Sequence of protein 1:
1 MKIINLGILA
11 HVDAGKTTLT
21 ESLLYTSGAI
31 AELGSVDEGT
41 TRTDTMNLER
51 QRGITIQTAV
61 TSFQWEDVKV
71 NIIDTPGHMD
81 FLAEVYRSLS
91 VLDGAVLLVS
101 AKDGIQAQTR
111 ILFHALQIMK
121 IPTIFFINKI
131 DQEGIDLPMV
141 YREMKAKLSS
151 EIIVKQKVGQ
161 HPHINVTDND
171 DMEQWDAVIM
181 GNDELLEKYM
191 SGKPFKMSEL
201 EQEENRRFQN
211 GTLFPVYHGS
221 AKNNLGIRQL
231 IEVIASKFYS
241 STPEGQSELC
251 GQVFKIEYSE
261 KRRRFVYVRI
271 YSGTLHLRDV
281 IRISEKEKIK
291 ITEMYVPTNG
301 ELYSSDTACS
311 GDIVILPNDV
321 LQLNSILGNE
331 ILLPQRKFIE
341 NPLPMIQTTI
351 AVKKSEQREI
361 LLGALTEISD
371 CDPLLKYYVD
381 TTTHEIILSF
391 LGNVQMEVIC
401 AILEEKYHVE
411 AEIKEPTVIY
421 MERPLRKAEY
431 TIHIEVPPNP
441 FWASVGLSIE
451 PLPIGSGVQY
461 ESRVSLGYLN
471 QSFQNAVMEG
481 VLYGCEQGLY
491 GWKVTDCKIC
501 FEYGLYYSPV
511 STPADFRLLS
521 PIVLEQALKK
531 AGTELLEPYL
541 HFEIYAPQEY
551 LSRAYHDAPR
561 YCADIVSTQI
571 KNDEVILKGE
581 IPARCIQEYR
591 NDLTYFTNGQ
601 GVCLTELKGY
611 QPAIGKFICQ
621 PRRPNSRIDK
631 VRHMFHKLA

Sequence of protein 2:
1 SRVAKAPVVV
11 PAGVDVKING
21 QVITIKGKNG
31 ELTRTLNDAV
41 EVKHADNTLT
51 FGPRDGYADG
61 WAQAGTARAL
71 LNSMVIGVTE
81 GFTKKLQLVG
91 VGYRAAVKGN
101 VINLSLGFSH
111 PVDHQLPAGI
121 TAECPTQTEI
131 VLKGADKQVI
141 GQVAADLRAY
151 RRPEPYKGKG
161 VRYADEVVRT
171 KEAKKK

Residue-level contacts at the interface:
Residue Y595 in protein 1 is in contact with residue K174 in protein 2 (closest heavy-atom distance 2.7 Å).
Residue G134 in protein 1 contacts residue V91 in protein 2 (closest heavy-atom distance 4.3 Å).
Residue E133 in protein 1 is in contact with residue R94 in protein 2 (closest heavy-atom distance 2.8 Å).
Residue Y589 in protein 1 contacts residue K176 in protein 2 (closest heavy-atom distance 4.5 Å).
Residue F596 in protein 1 is in contact with residue K176 in protein 2 (closest heavy-atom distance 3.7 Å).
Residue Y595 in protein 1 contacts residue A173 in protein 2 (closest heavy-atom distance 3.6 Å).
Residue G134 in protein 1 contacts residue G92 in protein 2 (closest heavy-atom distance 4.6 Å).
Residue Y595 in protein 1 interacts with residue K176 in protein 2 (closest heavy-atom distance 4.2 Å).
Residue R553 in protein 1 is in contact with residue K176 in protein 2 (closest heavy-atom distance 2.8 Å).
Residue D592 in protein 1 is in contact with residue K176 in protein 2 (closest heavy-atom distance 2.7 Å).
Residue D557 in protein 1 is in contact with residue K176 in protein 2 (closest heavy-atom distance 2.8 Å).
Residue Y595 in protein 1 contacts residue K175 in protein 2 (closest heavy-atom distance 4.4 Å).
Residue R553 in protein 1 contacts residue E172 in protein 2 (closest heavy-atom distance 2.8 Å).
Residue R560 in protein 1 contacts residue K176 in protein 2 (closest heavy-atom distance 2.8 Å).

This data describes a binding interaction between two proteins.